Sequence of the first protein:
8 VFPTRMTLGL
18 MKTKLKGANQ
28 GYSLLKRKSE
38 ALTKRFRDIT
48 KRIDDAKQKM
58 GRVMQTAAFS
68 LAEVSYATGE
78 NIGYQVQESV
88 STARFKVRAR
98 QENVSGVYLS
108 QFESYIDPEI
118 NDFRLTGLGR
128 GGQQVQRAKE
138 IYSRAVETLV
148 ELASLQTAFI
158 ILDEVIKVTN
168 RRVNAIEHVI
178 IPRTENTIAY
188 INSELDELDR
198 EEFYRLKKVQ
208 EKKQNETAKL

Sequence of the second protein:
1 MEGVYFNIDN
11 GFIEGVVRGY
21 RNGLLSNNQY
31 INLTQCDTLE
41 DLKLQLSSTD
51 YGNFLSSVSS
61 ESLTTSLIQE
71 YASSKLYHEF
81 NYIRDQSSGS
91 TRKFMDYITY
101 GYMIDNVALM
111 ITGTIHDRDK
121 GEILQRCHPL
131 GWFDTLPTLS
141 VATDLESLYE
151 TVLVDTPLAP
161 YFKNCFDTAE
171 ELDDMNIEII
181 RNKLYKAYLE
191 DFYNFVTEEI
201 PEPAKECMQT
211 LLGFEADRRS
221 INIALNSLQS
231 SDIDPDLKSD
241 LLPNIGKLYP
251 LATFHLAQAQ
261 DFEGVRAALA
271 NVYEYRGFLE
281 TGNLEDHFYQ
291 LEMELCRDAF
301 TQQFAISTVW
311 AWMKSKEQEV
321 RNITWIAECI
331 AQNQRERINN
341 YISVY

Contacts between the two chains:
Residue L124 in the second protein contacts residue G76 in the first protein (closest heavy-atom distance 3.2 Å).
Residue L124 in the second protein contacts residue S72 in the first protein (closest heavy-atom distance 3.8 Å).
Residue R337 in the second protein is in contact with residue F66 in the first protein (closest heavy-atom distance 3.9 Å).
Residue E280 in the second protein contacts residue R134 in the first protein (closest heavy-atom distance 3.7 Å).
Residue I177 in the second protein contacts residue L125 in the first protein (closest heavy-atom distance 3.9 Å).
Residue Q69 in the second protein contacts residue Y73 in the first protein (closest heavy-atom distance 3.4 Å).
Residue N226 in the second protein contacts residue Q130 in the first protein (closest heavy-atom distance 3.4 Å).
Residue E328 in the second protein contacts residue E70 in the first protein (closest heavy-atom distance 3.8 Å).
Residue T65 in the second protein interacts with residue Y73 in the first protein (closest heavy-atom distance 3.2 Å).
Residue C329 in the second protein is in contact with residue E70 in the first protein (closest heavy-atom distance 3.7 Å).
Residue W325 in the second protein contacts residue E70 in the first protein (closest heavy-atom distance 3.3 Å).
Residue D119 in the second protein contacts residue Y81 in the first protein (closest heavy-atom distance 3.0 Å).
Residue R337 in the second protein is in contact with residue E70 in the first protein (closest heavy-atom distance 3.4 Å).
Residue Y289 in the second protein interacts with residue Q131 in the first protein (closest heavy-atom distance 3.2 Å).
Residue Y102 in the second protein contacts residue R127 in the first protein (closest heavy-atom distance 3.3 Å).
Residue Q334 in the second protein interacts with residue F66 in the first protein (closest heavy-atom distance 3.5 Å).
Residue I177 in the second protein interacts with residue Q82 in the first protein (closest heavy-atom distance 3.7 Å).
Residue R126 in the second protein interacts with residue R127 in the first protein (closest heavy-atom distance 3.4 Å).
Residue N226 in the second protein is in contact with residue G124 in the first protein (closest heavy-atom distance 3.2 Å).
Residue N226 in the second protein is in contact with residue G129 in the first protein (closest heavy-atom distance 3.9 Å).
Residue H116 in the second protein is in contact with residue E85 in the first protein (closest heavy-atom distance 3.7 Å).
Residue N106 in the second protein interacts with residue G76 in the first protein (closest heavy-atom distance 3.3 Å).
Residue E285 in the second protein is in contact with residue Q130 in the first protein (closest heavy-atom distance 3.4 Å).
Residue L124 in the second protein is in contact with residue E77 in the first protein (closest heavy-atom distance 3.8 Å).
Residue E285 in the second protein interacts with residue R134 in the first protein (closest heavy-atom distance 3.2 Å).
Residue Q125 in the second protein interacts with residue G76 in the first protein (closest heavy-atom distance 3.1 Å).
Residue E178 in the second protein contacts residue G124 in the first protein (closest heavy-atom distance 3.8 Å).
Residue R321 in the second protein is in contact with residue A74 in the first protein (closest heavy-atom distance 3.8 Å).
Residue R218 in the second protein contacts residue R127 in the first protein (closest heavy-atom distance 3.5 Å).
Residue R118 in the second protein contacts residue Y81 in the first protein (closest heavy-atom distance 3.8 Å).
Residue L225 in the second protein contacts residue Q133 in the first protein (closest heavy-atom distance 3.4 Å).
Residue E285 in the second protein interacts with residue Q131 in the first protein (closest heavy-atom distance 3.6 Å).
Residue K238 in the second protein contacts residue R121 in the first protein (closest heavy-atom distance 3.4 Å).
Residue N226 in the second protein interacts with residue Q133 in the first protein (closest heavy-atom distance 3.1 Å).
Residue I123 in the second protein contacts residue E77 in the first protein (closest heavy-atom distance 3.2 Å).
Residue E178 in the second protein interacts with residue T123 in the first protein (closest heavy-atom distance 3.2 Å).
Residue N226 in the second protein contacts residue T123 in the first protein (closest heavy-atom distance 3.5 Å).
Residue Y185 in the second protein contacts residue L125 in the first protein (closest heavy-atom distance 3.6 Å).
Residue Q334 in the second protein is in contact with residue T63 in the first protein (closest heavy-atom distance 3.7 Å).
Residue N222 in the second protein is in contact with residue G126 in the first protein (closest heavy-atom distance 2.8 Å).
Residue S231 in the second protein interacts with residue R121 in the first protein (closest heavy-atom distance 3.3 Å).
Residue N182 in the second protein is in contact with residue G124 in the first protein (closest heavy-atom distance 2.6 Å).
Residue E178 in the second protein interacts with residue R121 in the first protein (closest heavy-atom distance 3.4 Å).
Residue L225 in the second protein interacts with residue Q130 in the first protein (closest heavy-atom distance 3.3 Å).
Residue R118 in the second protein is in contact with residue E77 in the first protein (closest heavy-atom distance 3.8 Å).
Residue G282 in the second protein interacts with residue R134 in the first protein (closest heavy-atom distance 3.8 Å).
Residue T281 in the second protein interacts with residue E137 in the first protein (closest heavy-atom distance 3.9 Å).
Residue R126 in the second protein is in contact with residue T75 in the first protein (closest heavy-atom distance 3.7 Å).
Residue Y185 in the second protein interacts with residue R127 in the first protein (closest heavy-atom distance 3.6 Å).
Residue N226 in the second protein contacts residue G126 in the first protein (closest heavy-atom distance 3.5 Å).
Residue Q125 in the second protein is in contact with residue Y73 in the first protein (closest heavy-atom distance 3.4 Å).
Residue N106 in the second protein contacts residue E77 in the first protein (closest heavy-atom distance 3.8 Å).
Residue R337 in the second protein is in contact with residue S67 in the first protein (closest heavy-atom distance 3.6 Å).
Residue R337 in the second protein contacts residue T63 in the first protein (closest heavy-atom distance 3.1 Å).
Residue Q229 in the second protein interacts with residue D119 in the first protein (closest heavy-atom distance 3.4 Å).
Residue T281 in the second protein is in contact with residue Q130 in the first protein (closest heavy-atom distance 3.3 Å).
Residue R219 in the second protein contacts residue R127 in the first protein (closest heavy-atom distance 3.8 Å).
Residue W325 in the second protein interacts with residue V71 in the first protein (closest heavy-atom distance 3.9 Å).
Residue N222 in the second protein contacts residue Q130 in the first protein (closest heavy-atom distance 3.6 Å).
Residue N176 in the second protein is in contact with residue R121 in the first protein (closest heavy-atom distance 3.5 Å).

These two protein chains interact to form a complex.